Sequence of protein 1:
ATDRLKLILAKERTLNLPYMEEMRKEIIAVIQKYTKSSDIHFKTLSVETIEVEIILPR

Sequence of protein 2:
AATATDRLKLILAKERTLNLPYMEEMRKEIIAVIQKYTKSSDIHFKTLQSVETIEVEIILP

Residue-level contacts at the interface:
Residue K51 in protein 2 contacts residue E44 in protein 1 (closest heavy-atom distance 3.1 Å).
Residue L23 in protein 2 contacts residue L35 in protein 1 (closest heavy-atom distance 3.9 Å).
Residue M41 in protein 2 interacts with residue Y52 in protein 1 (closest heavy-atom distance 3.8 Å).
Residue Y37 in protein 2 contacts residue L78 in protein 1 (closest heavy-atom distance 4.1 Å).
Residue I45 in protein 2 interacts with residue V48 in protein 1 (closest heavy-atom distance 3.8 Å).
Residue K24 in protein 2 contacts residue I26 in protein 1 (closest heavy-atom distance 3.3 Å).
Residue L78 in protein 2 interacts with residue L33 in protein 1 (closest heavy-atom distance 4.0 Å).
Residue I45 in protein 2 contacts residue I45 in protein 1 (closest heavy-atom distance 3.7 Å).
Residue I49 in protein 2 contacts residue M41 in protein 1 (closest heavy-atom distance 4.0 Å).
Residue M41 in protein 2 is in contact with residue T53 in protein 1 (closest heavy-atom distance 3.4 Å).
Residue I45 in protein 2 is in contact with residue I49 in protein 1 (closest heavy-atom distance 4.0 Å).
Residue L23 in protein 2 interacts with residue A28 in protein 1 (closest heavy-atom distance 3.5 Å).
Residue Y37 in protein 2 is in contact with residue T53 in protein 1 (closest heavy-atom distance 3.5 Å).
Residue K29 in protein 2 interacts with residue L23 in protein 1 (closest heavy-atom distance 3.9 Å).
Residue L25 in protein 2 interacts with residue L25 in protein 1 (closest heavy-atom distance 3.5 Å).
Residue V48 in protein 2 is in contact with residue E44 in protein 1 (closest heavy-atom distance 3.6 Å).
Residue L78 in protein 2 interacts with residue L35 in protein 1 (closest heavy-atom distance 4.0 Å).
Residue L23 in protein 2 interacts with residue M41 in protein 1 (closest heavy-atom distance 4.0 Å).
Residue I49 in protein 2 is in contact with residue I45 in protein 1 (closest heavy-atom distance 4.0 Å).
Residue E44 in protein 2 interacts with residue V48 in protein 1 (closest heavy-atom distance 3.6 Å).
Residue L78 in protein 2 contacts residue Y37 in protein 1 (closest heavy-atom distance 4.1 Å).
Residue Y52 in protein 2 is in contact with residue E40 in protein 1 (closest heavy-atom distance 4.0 Å).
Residue E44 in protein 2 contacts residue Y52 in protein 1 (closest heavy-atom distance 2.7 Å).
Residue L35 in protein 2 is in contact with residue L23 in protein 1 (closest heavy-atom distance 3.6 Å).
Residue K24 in protein 2 contacts residue L27 in protein 1 (closest heavy-atom distance 3.2 Å).
Residue T53 in protein 2 interacts with residue Y37 in protein 1 (closest heavy-atom distance 3.7 Å).
Residue E40 in protein 2 is in contact with residue Y52 in protein 1 (closest heavy-atom distance 2.4 Å).
Residue A28 in protein 2 contacts residue K24 in protein 1 (closest heavy-atom distance 2.8 Å).
Residue D21 in protein 2 interacts with residue E30 in protein 1 (closest heavy-atom distance 3.8 Å).
Residue L33 in protein 2 contacts residue R80 in protein 1 (closest heavy-atom distance 3.5 Å).
Residue V48 in protein 2 is in contact with residue I45 in protein 1 (closest heavy-atom distance 4.0 Å).
Residue L33 in protein 2 interacts with residue R22 in protein 1 (closest heavy-atom distance 4.4 Å).
Residue E44 in protein 2 contacts residue K51 in protein 1 (closest heavy-atom distance 2.8 Å).
Residue Y52 in protein 2 contacts residue E44 in protein 1 (closest heavy-atom distance 2.8 Å).
Residue V48 in protein 2 is in contact with residue V48 in protein 1 (closest heavy-atom distance 4.0 Å).
Residue T53 in protein 2 contacts residue M41 in protein 1 (closest heavy-atom distance 4.1 Å).
Residue A28 in protein 2 interacts with residue L23 in protein 1 (closest heavy-atom distance 3.6 Å).
Residue K24 in protein 2 interacts with residue A28 in protein 1 (closest heavy-atom distance 2.6 Å).
Residue L35 in protein 2 interacts with residue L78 in protein 1 (closest heavy-atom distance 3.6 Å).
Residue D21 in protein 2 contacts residue L33 in protein 1 (closest heavy-atom distance 4.0 Å).
Residue K29 in protein 2 interacts with residue R22 in protein 1 (closest heavy-atom distance 4.3 Å).
Residue E30 in protein 2 is in contact with residue D21 in protein 1 (closest heavy-atom distance 4.1 Å).
Residue M41 in protein 2 is in contact with residue V48 in protein 1 (closest heavy-atom distance 4.2 Å).
Residue Y52 in protein 2 is in contact with residue Y37 in protein 1 (closest heavy-atom distance 3.4 Å).
Residue L23 in protein 2 interacts with residue K29 in protein 1 (closest heavy-atom distance 3.3 Å).
Residue Y37 in protein 2 interacts with residue Y52 in protein 1 (closest heavy-atom distance 3.4 Å).
Residue L23 in protein 2 is in contact with residue L27 in protein 1 (closest heavy-atom distance 3.6 Å).
Residue E30 in protein 2 is in contact with residue R22 in protein 1 (closest heavy-atom distance 4.5 Å).
Residue I26 in protein 2 contacts residue L25 in protein 1 (closest heavy-atom distance 3.1 Å).
Residue L33 in protein 2 contacts residue L78 in protein 1 (closest heavy-atom distance 3.6 Å).
Residue L27 in protein 2 is in contact with residue K24 in protein 1 (closest heavy-atom distance 3.5 Å).
Residue L25 in protein 2 interacts with residue L27 in protein 1 (closest heavy-atom distance 4.4 Å).
Residue L27 in protein 2 is in contact with residue L25 in protein 1 (closest heavy-atom distance 4.0 Å).
Residue Y52 in protein 2 contacts residue M41 in protein 1 (closest heavy-atom distance 3.5 Å).
Residue I26 in protein 2 is in contact with residue K24 in protein 1 (closest heavy-atom distance 3.5 Å).
Residue I26 in protein 2 contacts residue I26 in protein 1 (closest heavy-atom distance 2.7 Å).
Residue L25 in protein 2 contacts residue I26 in protein 1 (closest heavy-atom distance 3.0 Å).
Residue M41 in protein 2 contacts residue I49 in protein 1 (closest heavy-atom distance 3.0 Å).
Residue L33 in protein 2 is in contact with residue D21 in protein 1 (closest heavy-atom distance 3.6 Å).
Residue R22 in protein 2 interacts with residue E30 in protein 1 (closest heavy-atom distance 3.8 Å).

The following describes two proteins that form a bound complex.